Sequence of the second protein:
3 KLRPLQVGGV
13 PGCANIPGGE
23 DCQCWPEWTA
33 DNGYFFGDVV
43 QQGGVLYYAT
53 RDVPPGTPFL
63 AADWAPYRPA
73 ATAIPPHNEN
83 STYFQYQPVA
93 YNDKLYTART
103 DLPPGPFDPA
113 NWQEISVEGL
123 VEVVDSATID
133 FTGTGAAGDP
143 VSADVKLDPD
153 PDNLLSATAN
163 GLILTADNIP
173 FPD

Sequence of the first protein:
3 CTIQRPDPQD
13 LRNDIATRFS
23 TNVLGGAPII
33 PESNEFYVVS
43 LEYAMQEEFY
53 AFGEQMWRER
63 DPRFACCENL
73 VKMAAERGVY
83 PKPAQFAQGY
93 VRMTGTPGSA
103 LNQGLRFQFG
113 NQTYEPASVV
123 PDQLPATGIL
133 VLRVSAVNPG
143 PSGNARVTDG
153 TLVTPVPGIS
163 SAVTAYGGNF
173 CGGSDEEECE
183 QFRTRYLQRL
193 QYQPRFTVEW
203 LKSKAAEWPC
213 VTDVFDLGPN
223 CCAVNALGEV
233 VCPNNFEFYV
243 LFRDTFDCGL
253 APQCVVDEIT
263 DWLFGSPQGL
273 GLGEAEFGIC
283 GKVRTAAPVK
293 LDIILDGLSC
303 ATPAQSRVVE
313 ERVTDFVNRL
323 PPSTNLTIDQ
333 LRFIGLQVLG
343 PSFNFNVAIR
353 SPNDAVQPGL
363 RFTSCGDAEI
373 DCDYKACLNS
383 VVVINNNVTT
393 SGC

Contacts between the two chains:
Residue L26 in the first protein interacts with residue V12 in the second protein (closest heavy-atom distance 4.0 Å).
Residue A29 in the first protein contacts residue V12 in the second protein (closest heavy-atom distance 4.0 Å).
Residue G28 in the first protein is in contact with residue I18 in the second protein (closest heavy-atom distance 3.7 Å).
Residue I32 in the first protein interacts with residue L4 in the second protein (closest heavy-atom distance 4.1 Å).
Residue G28 in the first protein contacts residue A16 in the second protein (closest heavy-atom distance 4.7 Å).
Residue A29 in the first protein interacts with residue A16 in the second protein (closest heavy-atom distance 3.6 Å).
Residue G27 in the first protein is in contact with residue V12 in the second protein (closest heavy-atom distance 4.0 Å).
Residue P30 in the first protein contacts residue A16 in the second protein (closest heavy-atom distance 4.1 Å).
Residue G28 in the first protein interacts with residue V12 in the second protein (closest heavy-atom distance 4.9 Å).
Residue G28 in the first protein interacts with residue P19 in the second protein (closest heavy-atom distance 4.7 Å).
Residue A29 in the first protein interacts with residue I18 in the second protein (closest heavy-atom distance 4.8 Å).
Residue G27 in the first protein contacts residue I18 in the second protein (closest heavy-atom distance 4.2 Å).

These two protein chains interact to form a complex.